Interface contacts:
Residue R341 in the first protein interacts with residue N344 in the second protein (closest heavy-atom distance 2.8 Å).
Residue D17 in the first protein interacts with residue Q41 in the second protein (closest heavy-atom distance 2.9 Å).
Residue N493 in the first protein contacts residue N494 in the second protein (closest heavy-atom distance 3.2 Å).
Residue G141 in the first protein is in contact with residue D142 in the second protein (closest heavy-atom distance 3.2 Å).
Residue L145 in the first protein is in contact with residue D142 in the second protein (closest heavy-atom distance 3.2 Å).
Residue A310 in the first protein is in contact with residue K366 in the second protein (closest heavy-atom distance 2.9 Å).
Residue E81 in the first protein contacts residue A143 in the second protein (closest heavy-atom distance 3.2 Å).
Residue N493 in the first protein interacts with residue R525 in the second protein (closest heavy-atom distance 3.4 Å).
Residue K219 in the first protein contacts residue D181 in the second protein (closest heavy-atom distance 2.9 Å).
Residue I610 in the first protein interacts with residue Q639 in the second protein (closest heavy-atom distance 2.7 Å).
Residue V307 in the first protein interacts with residue S318 in the second protein (closest heavy-atom distance 2.8 Å).
Residue D306 in the first protein interacts with residue S370 in the second protein (closest heavy-atom distance 2.9 Å).
Residue R80 in the first protein is in contact with residue K109 in the second protein (closest heavy-atom distance 2.7 Å).
Residue R361 in the first protein contacts residue C394 in the second protein (closest heavy-atom distance 3.2 Å).
Residue T311 in the first protein is in contact with residue N344 in the second protein (closest heavy-atom distance 3.4 Å).
Residue I268 in the first protein contacts residue K278 in the second protein (closest heavy-atom distance 2.8 Å).
Residue E387 in the first protein contacts residue N444 in the second protein (closest heavy-atom distance 2.8 Å).
Residue G223 in the first protein contacts residue N277 in the second protein (closest heavy-atom distance 2.7 Å).
Residue R525 in the first protein contacts residue R525 in the second protein (closest heavy-atom distance 3.3 Å).
Residue R463 in the first protein is in contact with residue R530 in the second protein (closest heavy-atom distance 3.1 Å).
Residue R80 in the first protein contacts residue T85 in the second protein (closest heavy-atom distance 3.2 Å).
Residue I308 in the first protein is in contact with residue K278 in the second protein (closest heavy-atom distance 2.7 Å).
Residue T608 in the first protein contacts residue Q639 in the second protein (closest heavy-atom distance 3.0 Å).
Residue G159 in the first protein is in contact with residue L149 in the second protein (closest heavy-atom distance 2.7 Å).
Residue E387 in the first protein is in contact with residue S416 in the second protein (closest heavy-atom distance 2.7 Å).
Residue R341 in the first protein is in contact with residue D365 in the second protein (closest heavy-atom distance 2.8 Å).
Residue E339 in the first protein interacts with residue W395 in the second protein (closest heavy-atom distance 3.3 Å).
Residue R11 in the first protein interacts with residue Q41 in the second protein (closest heavy-atom distance 2.9 Å).
Residue S177 in the first protein contacts residue L155 in the second protein (closest heavy-atom distance 3.3 Å).
Residue R361 in the first protein contacts residue S414 in the second protein (closest heavy-atom distance 3.1 Å).
Residue R80 in the first protein interacts with residue L86 in the second protein (closest heavy-atom distance 2.9 Å).
Residue N549 in the first protein contacts residue G670 in the second protein (closest heavy-atom distance 2.9 Å).
Residue S465 in the first protein is in contact with residue D468 in the second protein (closest heavy-atom distance 2.9 Å).
Residue R11 in the first protein interacts with residue Y36 in the second protein (closest heavy-atom distance 3.4 Å).
Residue K217 in the first protein is in contact with residue N188 in the second protein (closest heavy-atom distance 3.2 Å).
Residue N435 in the first protein is in contact with residue R530 in the second protein (closest heavy-atom distance 3.0 Å).
Residue I158 in the first protein interacts with residue L149 in the second protein (closest heavy-atom distance 3.4 Å).
Residue E339 in the first protein contacts residue K366 in the second protein (closest heavy-atom distance 2.6 Å).
Residue N563 in the first protein contacts residue Q640 in the second protein (closest heavy-atom distance 3.1 Å).
Residue S79 in the first protein contacts residue T104 in the second protein (closest heavy-atom distance 3.4 Å).
Residue D306 in the first protein interacts with residue W395 in the second protein (closest heavy-atom distance 3.0 Å).
Residue Q409 in the first protein interacts with residue G443 in the second protein (closest heavy-atom distance 2.9 Å).
Residue R463 in the first protein interacts with residue Y528 in the second protein (closest heavy-atom distance 3.3 Å).
Residue G159 in the first protein interacts with residue K151 in the second protein (closest heavy-atom distance 3.1 Å).
Residue M523 in the first protein contacts residue G615 in the second protein (closest heavy-atom distance 3.4 Å).
Residue S491 in the first protein interacts with residue N494 in the second protein (closest heavy-atom distance 2.7 Å).
Residue R361 in the first protein contacts residue S416 in the second protein (closest heavy-atom distance 2.9 Å).
Residue R463 in the first protein is in contact with residue P529 in the second protein (closest heavy-atom distance 3.1 Å).
Residue N563 in the first protein is in contact with residue D638 in the second protein (closest heavy-atom distance 3.0 Å).
Residue T311 in the first protein is in contact with residue K278 in the second protein (closest heavy-atom distance 2.9 Å).
Residue Y302 in the first protein interacts with residue D398 in the second protein (closest heavy-atom distance 3.1 Å).
Residue K33 in the first protein interacts with residue S87 in the second protein (closest heavy-atom distance 3.2 Å).
Residue D251 in the first protein interacts with residue N277 in the second protein (closest heavy-atom distance 2.8 Å).
Residue S177 in the first protein contacts residue S156 in the second protein (closest heavy-atom distance 3.0 Å).
Residue A310 in the first protein interacts with residue N344 in the second protein (closest heavy-atom distance 3.2 Å).
Residue K390 in the first protein interacts with residue N392 in the second protein (closest heavy-atom distance 2.9 Å).
Residue R361 in the first protein interacts with residue H393 in the second protein (closest heavy-atom distance 3.0 Å).
Residue S552 in the first protein is in contact with residue D638 in the second protein (closest heavy-atom distance 2.6 Å).
Residue K521 in the first protein is in contact with residue Y617 in the second protein (closest heavy-atom distance 3.1 Å).
Residue N222 in the first protein interacts with residue P255 in the second protein (closest heavy-atom distance 3.4 Å).

These two protein chains interact to form a complex.

Sequence of the first protein:
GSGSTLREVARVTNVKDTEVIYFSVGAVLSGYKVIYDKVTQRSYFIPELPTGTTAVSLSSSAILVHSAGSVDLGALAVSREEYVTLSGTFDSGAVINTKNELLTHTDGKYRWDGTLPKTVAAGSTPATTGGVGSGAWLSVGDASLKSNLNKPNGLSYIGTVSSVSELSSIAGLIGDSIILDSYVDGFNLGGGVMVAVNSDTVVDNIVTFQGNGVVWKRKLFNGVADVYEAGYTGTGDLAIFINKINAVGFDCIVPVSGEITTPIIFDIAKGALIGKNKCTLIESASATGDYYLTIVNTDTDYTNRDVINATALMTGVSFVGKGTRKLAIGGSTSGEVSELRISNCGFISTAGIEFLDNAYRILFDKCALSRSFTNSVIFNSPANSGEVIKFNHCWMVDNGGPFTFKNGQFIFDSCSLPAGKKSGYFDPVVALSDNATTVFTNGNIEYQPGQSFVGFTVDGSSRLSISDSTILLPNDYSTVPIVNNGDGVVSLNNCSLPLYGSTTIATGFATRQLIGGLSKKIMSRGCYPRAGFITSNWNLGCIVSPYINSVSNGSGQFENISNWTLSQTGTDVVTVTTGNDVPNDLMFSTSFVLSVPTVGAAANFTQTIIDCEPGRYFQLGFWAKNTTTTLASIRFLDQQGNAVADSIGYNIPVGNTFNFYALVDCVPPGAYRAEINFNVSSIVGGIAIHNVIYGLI

Sequence of the second protein:
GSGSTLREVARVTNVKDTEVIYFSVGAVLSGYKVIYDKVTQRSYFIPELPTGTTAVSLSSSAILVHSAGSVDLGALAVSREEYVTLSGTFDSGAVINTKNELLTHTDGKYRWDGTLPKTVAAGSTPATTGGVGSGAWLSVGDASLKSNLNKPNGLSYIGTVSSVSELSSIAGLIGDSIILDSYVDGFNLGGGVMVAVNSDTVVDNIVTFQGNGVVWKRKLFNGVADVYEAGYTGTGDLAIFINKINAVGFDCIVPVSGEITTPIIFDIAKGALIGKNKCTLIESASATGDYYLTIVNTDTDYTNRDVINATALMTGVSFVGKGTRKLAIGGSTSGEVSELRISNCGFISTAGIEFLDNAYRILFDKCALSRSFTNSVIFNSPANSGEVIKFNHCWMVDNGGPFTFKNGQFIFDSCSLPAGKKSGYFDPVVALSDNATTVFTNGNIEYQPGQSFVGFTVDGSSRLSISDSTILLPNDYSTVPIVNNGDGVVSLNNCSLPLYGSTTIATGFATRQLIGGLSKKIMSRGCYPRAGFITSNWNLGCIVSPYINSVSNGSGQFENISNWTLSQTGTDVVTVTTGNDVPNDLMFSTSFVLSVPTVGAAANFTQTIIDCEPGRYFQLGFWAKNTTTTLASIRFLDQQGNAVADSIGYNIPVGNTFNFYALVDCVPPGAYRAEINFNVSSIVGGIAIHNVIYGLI